Sequence of protein 1:
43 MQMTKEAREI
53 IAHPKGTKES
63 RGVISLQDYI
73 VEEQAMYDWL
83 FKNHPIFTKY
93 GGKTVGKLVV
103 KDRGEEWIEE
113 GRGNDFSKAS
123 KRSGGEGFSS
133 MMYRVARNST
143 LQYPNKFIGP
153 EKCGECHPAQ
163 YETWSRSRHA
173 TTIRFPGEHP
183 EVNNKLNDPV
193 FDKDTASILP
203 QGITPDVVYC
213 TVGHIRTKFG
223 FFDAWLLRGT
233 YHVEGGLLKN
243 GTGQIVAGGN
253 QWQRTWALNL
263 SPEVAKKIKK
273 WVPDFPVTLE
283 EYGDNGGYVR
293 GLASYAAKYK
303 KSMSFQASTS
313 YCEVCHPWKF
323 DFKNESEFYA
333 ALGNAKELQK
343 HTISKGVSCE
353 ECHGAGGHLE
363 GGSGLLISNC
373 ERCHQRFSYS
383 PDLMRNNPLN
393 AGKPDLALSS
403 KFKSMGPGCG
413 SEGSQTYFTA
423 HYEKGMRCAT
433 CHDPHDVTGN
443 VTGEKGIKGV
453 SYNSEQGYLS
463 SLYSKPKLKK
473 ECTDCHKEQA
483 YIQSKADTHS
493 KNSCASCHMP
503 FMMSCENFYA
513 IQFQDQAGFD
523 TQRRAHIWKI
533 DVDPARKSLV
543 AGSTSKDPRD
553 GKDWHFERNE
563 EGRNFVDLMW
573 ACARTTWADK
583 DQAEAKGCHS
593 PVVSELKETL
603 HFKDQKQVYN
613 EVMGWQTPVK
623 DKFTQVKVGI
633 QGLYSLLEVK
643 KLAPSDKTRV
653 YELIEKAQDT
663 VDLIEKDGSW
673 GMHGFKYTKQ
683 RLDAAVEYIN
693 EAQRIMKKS

Interface contacts:
Residue S647 in protein 1 interacts with residue E693 in protein 2 (closest heavy-atom distance 3.3 Å).
Residue R63 in protein 1 interacts with residue N147 in protein 2 (closest heavy-atom distance 2.6 Å).
Residue E654 in protein 1 is in contact with residue Y690 in protein 2 (closest heavy-atom distance 3.4 Å).
Residue R651 in protein 1 interacts with residue R651 in protein 2 (closest heavy-atom distance 3.8 Å).
Residue L68 in protein 1 interacts with residue E157 in protein 2 (closest heavy-atom distance 3.5 Å).
Residue V65 in protein 1 is in contact with residue L361 in protein 2 (closest heavy-atom distance 3.6 Å).
Residue S122 in protein 1 contacts residue E164 in protein 2 (closest heavy-atom distance 2.4 Å).
Residue F130 in protein 1 is in contact with residue E157 in protein 2 (closest heavy-atom distance 3.7 Å).
Residue V65 in protein 1 contacts residue E362 in protein 2 (closest heavy-atom distance 3.4 Å).
Residue A138 in protein 1 is in contact with residue L361 in protein 2 (closest heavy-atom distance 3.8 Å).
Residue K395 in protein 1 interacts with residue R168 in protein 2 (closest heavy-atom distance 3.5 Å).
Residue D664 in protein 1 is in contact with residue Y483 in protein 2 (closest heavy-atom distance 2.4 Å).
Residue K57 in protein 1 interacts with residue K154 in protein 2 (closest heavy-atom distance 2.9 Å).
Residue S132 in protein 1 contacts residue E157 in protein 2 (closest heavy-atom distance 2.7 Å).
Residue E654 in protein 1 is in contact with residue R651 in protein 2 (closest heavy-atom distance 2.6 Å).
Residue D397 in protein 1 is in contact with residue E164 in protein 2 (closest heavy-atom distance 3.4 Å).
Residue E657 in protein 1 is in contact with residue Y690 in protein 2 (closest heavy-atom distance 3.0 Å).
Residue P646 in protein 1 is in contact with residue R696 in protein 2 (closest heavy-atom distance 3.6 Å).
Residue K426 in protein 1 contacts residue K472 in protein 2 (closest heavy-atom distance 3.3 Å).
Residue V65 in protein 1 contacts residue I150 in protein 2 (closest heavy-atom distance 3.7 Å).
Residue P396 in protein 1 contacts residue E164 in protein 2 (closest heavy-atom distance 3.6 Å).
Residue E657 in protein 1 contacts residue R683 in protein 2 (closest heavy-atom distance 3.6 Å).
Residue T650 in protein 1 is in contact with residue E689 in protein 2 (closest heavy-atom distance 3.4 Å).
Residue P646 in protein 1 contacts residue E689 in protein 2 (closest heavy-atom distance 3.7 Å).
Residue K426 in protein 1 contacts residue D476 in protein 2 (closest heavy-atom distance 2.7 Å).
Residue R63 in protein 1 contacts residue F149 in protein 2 (closest heavy-atom distance 2.9 Å).
Residue S132 in protein 1 is in contact with residue C158 in protein 2 (closest heavy-atom distance 3.7 Å).
Residue E654 in protein 1 contacts residue L655 in protein 2 (closest heavy-atom distance 3.7 Å).
Residue R124 in protein 1 interacts with residue G156 in protein 2 (closest heavy-atom distance 3.3 Å).
Residue K426 in protein 1 interacts with residue K471 in protein 2 (closest heavy-atom distance 3.2 Å).
Residue R139 in protein 1 is in contact with residue H360 in protein 2 (closest heavy-atom distance 2.8 Å).
Residue I66 in protein 1 contacts residue E362 in protein 2 (closest heavy-atom distance 3.1 Å).
Residue S125 in protein 1 contacts residue E153 in protein 2 (closest heavy-atom distance 3.7 Å).
Residue E425 in protein 1 interacts with residue K469 in protein 2 (closest heavy-atom distance 2.8 Å).
Residue A138 in protein 1 interacts with residue H360 in protein 2 (closest heavy-atom distance 2.9 Å).
Residue Y653 in protein 1 is in contact with residue A686 in protein 2 (closest heavy-atom distance 3.8 Å).
Residue E425 in protein 1 contacts residue K471 in protein 2 (closest heavy-atom distance 3.4 Å).
Residue N140 in protein 1 contacts residue E362 in protein 2 (closest heavy-atom distance 3.0 Å).
Residue Y636 in protein 1 interacts with residue Q682 in protein 2 (closest heavy-atom distance 3.2 Å).
Residue R124 in protein 1 interacts with residue Y163 in protein 2 (closest heavy-atom distance 3.5 Å).
Residue D397 in protein 1 contacts residue T165 in protein 2 (closest heavy-atom distance 3.5 Å).
Residue I66 in protein 1 contacts residue L361 in protein 2 (closest heavy-atom distance 3.3 Å).
Residue E373 in protein 1 contacts residue H159 in protein 2 (closest heavy-atom distance 3.6 Å).
Residue R63 in protein 1 is in contact with residue D323 in protein 2 (closest heavy-atom distance 3.2 Å).
Residue E654 in protein 1 interacts with residue E654 in protein 2 (closest heavy-atom distance 3.6 Å).
Residue R136 in protein 1 interacts with residue C158 in protein 2 (closest heavy-atom distance 2.8 Å).
Residue S131 in protein 1 is in contact with residue E157 in protein 2 (closest heavy-atom distance 3.5 Å).
Residue Q660 in protein 1 is in contact with residue Y483 in protein 2 (closest heavy-atom distance 3.8 Å).
Residue V65 in protein 1 is in contact with residue K148 in protein 2 (closest heavy-atom distance 3.7 Å).
Residue R139 in protein 1 contacts residue E362 in protein 2 (closest heavy-atom distance 3.6 Å).
Residue K395 in protein 1 contacts residue N442 in protein 2 (closest heavy-atom distance 3.4 Å).
Residue F118 in protein 1 contacts residue P160 in protein 2 (closest heavy-atom distance 3.5 Å).
Residue Q69 in protein 1 interacts with residue E157 in protein 2 (closest heavy-atom distance 3.1 Å).
Residue E654 in protein 1 interacts with residue K658 in protein 2 (closest heavy-atom distance 3.1 Å).
Residue G394 in protein 1 interacts with residue E164 in protein 2 (closest heavy-atom distance 3.4 Å).
Residue S647 in protein 1 is in contact with residue R696 in protein 2 (closest heavy-atom distance 3.6 Å).
Residue Q69 in protein 1 interacts with residue K154 in protein 2 (closest heavy-atom distance 3.4 Å).
Residue G64 in protein 1 is in contact with residue G363 in protein 2 (closest heavy-atom distance 3.2 Å).
Residue R124 in protein 1 contacts residue E153 in protein 2 (closest heavy-atom distance 3.7 Å).
Residue D397 in protein 1 contacts residue R168 in protein 2 (closest heavy-atom distance 2.9 Å).

The following describes two proteins that form a bound complex.

Sequence of protein 2:
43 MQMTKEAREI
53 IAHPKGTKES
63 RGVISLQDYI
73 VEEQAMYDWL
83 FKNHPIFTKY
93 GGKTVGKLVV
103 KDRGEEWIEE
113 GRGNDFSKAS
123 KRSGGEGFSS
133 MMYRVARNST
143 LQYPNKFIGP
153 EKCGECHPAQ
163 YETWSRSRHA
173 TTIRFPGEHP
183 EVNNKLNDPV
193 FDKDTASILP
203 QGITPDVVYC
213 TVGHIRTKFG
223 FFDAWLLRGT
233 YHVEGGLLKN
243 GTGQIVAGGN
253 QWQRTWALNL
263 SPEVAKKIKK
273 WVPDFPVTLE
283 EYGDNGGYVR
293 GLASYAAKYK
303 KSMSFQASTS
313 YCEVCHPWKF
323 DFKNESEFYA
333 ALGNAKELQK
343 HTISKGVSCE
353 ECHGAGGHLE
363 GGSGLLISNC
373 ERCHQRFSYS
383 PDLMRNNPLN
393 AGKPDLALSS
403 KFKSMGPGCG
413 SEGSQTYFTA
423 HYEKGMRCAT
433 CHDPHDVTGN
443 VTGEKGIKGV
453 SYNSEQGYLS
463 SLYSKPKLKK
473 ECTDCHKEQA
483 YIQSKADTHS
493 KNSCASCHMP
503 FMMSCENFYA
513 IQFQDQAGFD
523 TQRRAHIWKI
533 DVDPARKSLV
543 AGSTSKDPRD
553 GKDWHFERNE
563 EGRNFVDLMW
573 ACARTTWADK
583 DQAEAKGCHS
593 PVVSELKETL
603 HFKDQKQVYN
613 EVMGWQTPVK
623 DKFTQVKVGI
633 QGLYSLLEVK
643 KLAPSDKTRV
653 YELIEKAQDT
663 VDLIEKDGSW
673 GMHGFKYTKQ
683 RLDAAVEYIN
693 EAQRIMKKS